This data describes a binding interaction between two proteins.

Sequence of the second protein:
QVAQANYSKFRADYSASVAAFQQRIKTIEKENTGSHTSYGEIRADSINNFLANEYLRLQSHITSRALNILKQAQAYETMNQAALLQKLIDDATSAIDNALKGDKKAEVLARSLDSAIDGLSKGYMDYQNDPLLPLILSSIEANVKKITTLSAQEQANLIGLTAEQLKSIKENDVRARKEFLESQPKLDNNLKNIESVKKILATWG

Residue-level contacts at the interface:
Residue E229 in the second protein is in contact with residue A131 in the first protein (closest heavy-atom distance 3.6 Å).
Residue V372 in the second protein contacts residue C125 in the first protein (closest heavy-atom distance 3.9 Å).
Residue R218 in the second protein interacts with residue Y127 in the first protein (closest heavy-atom distance 3.9 Å).
Residue A241 in the second protein interacts with residue L144 in the first protein (closest heavy-atom distance 3.4 Å).
Residue L226 in the second protein contacts residue A131 in the first protein (closest heavy-atom distance 4.0 Å).
Residue Y214 in the second protein contacts residue I124 in the first protein (closest heavy-atom distance 3.4 Å).
Residue W379 in the second protein is in contact with residue V136 in the first protein (closest heavy-atom distance 4.7 Å).
Residue R352 in the second protein interacts with residue L144 in the first protein (closest heavy-atom distance 4.6 Å).
Residue I375 in the second protein contacts residue I128 in the first protein (closest heavy-atom distance 3.5 Å).
Residue I369 in the second protein is in contact with residue H122 in the first protein (closest heavy-atom distance 3.3 Å).
Residue G380 in the second protein interacts with residue N132 in the first protein (closest heavy-atom distance 3.7 Å).
Residue L233 in the second protein interacts with residue L139 in the first protein (closest heavy-atom distance 4.5 Å).
Residue I237 in the second protein contacts residue L139 in the first protein (closest heavy-atom distance 3.8 Å).
Residue R352 in the second protein is in contact with residue G142 in the first protein (closest heavy-atom distance 2.7 Å).
Residue P360 in the second protein is in contact with residue I128 in the first protein (closest heavy-atom distance 4.3 Å).
Residue S358 in the second protein is in contact with residue N132 in the first protein (closest heavy-atom distance 4.9 Å).
Residue F225 in the second protein contacts residue A131 in the first protein (closest heavy-atom distance 3.5 Å).
Residue L233 in the second protein interacts with residue I138 in the first protein (closest heavy-atom distance 4.9 Å).
Residue H211 in the second protein is in contact with residue M116 in the first protein (closest heavy-atom distance 4.7 Å).
Residue R352 in the second protein is in contact with residue D143 in the first protein (closest heavy-atom distance 3.4 Å).
Residue I375 in the second protein contacts residue D129 in the first protein (closest heavy-atom distance 3.4 Å).
Residue I375 in the second protein interacts with residue G126 in the first protein (closest heavy-atom distance 4.5 Å).
Residue R232 in the second protein interacts with residue N135 in the first protein (closest heavy-atom distance 4.8 Å).
Residue W379 in the second protein is in contact with residue N132 in the first protein (closest heavy-atom distance 2.8 Å).
Residue R218 in the second protein contacts residue I124 in the first protein (closest heavy-atom distance 3.4 Å).
Residue S371 in the second protein is in contact with residue G126 in the first protein (closest heavy-atom distance 4.9 Å).
Residue R218 in the second protein is in contact with residue D123 in the first protein (closest heavy-atom distance 3.5 Å).
Residue L356 in the second protein contacts residue V136 in the first protein (closest heavy-atom distance 3.3 Å).
Residue F355 in the second protein is in contact with residue L139 in the first protein (closest heavy-atom distance 3.7 Å).
Residue K345 in the second protein interacts with residue I145 in the first protein (closest heavy-atom distance 3.1 Å).
Residue L356 in the second protein interacts with residue N132 in the first protein (closest heavy-atom distance 3.5 Å).
Residue D348 in the second protein is in contact with residue I145 in the first protein (closest heavy-atom distance 3.0 Å).
Residue G380 in the second protein interacts with residue V136 in the first protein (closest heavy-atom distance 2.9 Å).
Residue H236 in the second protein contacts residue L139 in the first protein (closest heavy-atom distance 4.6 Å).
Residue W379 in the second protein contacts residue D129 in the first protein (closest heavy-atom distance 3.9 Å).
Residue L356 in the second protein contacts residue N135 in the first protein (closest heavy-atom distance 4.2 Å).
Residue K367 in the second protein contacts residue V121 in the first protein (closest heavy-atom distance 3.7 Å).
Residue T378 in the second protein contacts residue D129 in the first protein (closest heavy-atom distance 4.6 Å).
Residue H211 in the second protein is in contact with residue Y120 in the first protein (closest heavy-atom distance 2.2 Å).
Residue D348 in the second protein is in contact with residue D143 in the first protein (closest heavy-atom distance 2.8 Å).
Residue K345 in the second protein is in contact with residue D143 in the first protein (closest heavy-atom distance 4.7 Å).
Residue Y214 in the second protein is in contact with residue D123 in the first protein (closest heavy-atom distance 2.0 Å).
Residue Y214 in the second protein is in contact with residue Y120 in the first protein (closest heavy-atom distance 3.6 Å).
Residue F225 in the second protein is in contact with residue V130 in the first protein (closest heavy-atom distance 4.1 Å).
Residue L226 in the second protein contacts residue V130 in the first protein (closest heavy-atom distance 4.3 Å).
Residue R240 in the second protein contacts residue L144 in the first protein (closest heavy-atom distance 3.4 Å).
Residue E229 in the second protein is in contact with residue N135 in the first protein (closest heavy-atom distance 4.2 Å).
Residue I244 in the second protein is in contact with residue L144 in the first protein (closest heavy-atom distance 4.6 Å).
Residue D348 in the second protein interacts with residue L144 in the first protein (closest heavy-atom distance 3.4 Å).
Residue L233 in the second protein is in contact with residue N135 in the first protein (closest heavy-atom distance 3.0 Å).
Residue I375 in the second protein interacts with residue C125 in the first protein (closest heavy-atom distance 4.1 Å).
Residue I237 in the second protein is in contact with residue L144 in the first protein (closest heavy-atom distance 4.3 Å).
Residue I222 in the second protein contacts residue Y127 in the first protein (closest heavy-atom distance 4.8 Å).
Residue V349 in the second protein is in contact with residue D143 in the first protein (closest heavy-atom distance 4.4 Å).
Residue L356 in the second protein interacts with residue L139 in the first protein (closest heavy-atom distance 3.5 Å).
Residue I244 in the second protein is in contact with residue I145 in the first protein (closest heavy-atom distance 3.0 Å).
Residue R352 in the second protein contacts residue S140 in the first protein (closest heavy-atom distance 4.4 Å).
Residue R352 in the second protein contacts residue L139 in the first protein (closest heavy-atom distance 2.7 Å).
Residue F355 in the second protein contacts residue N135 in the first protein (closest heavy-atom distance 4.0 Å).
Residue R240 in the second protein is in contact with residue L139 in the first protein (closest heavy-atom distance 4.9 Å).

Sequence of the first protein:
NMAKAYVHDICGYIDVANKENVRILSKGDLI